Interface contacts:
Residue I236 in chain B interacts with residue T153 in chain A (closest heavy-atom distance 5.0 Å).
Residue I216 in chain B is in contact with residue R210 in chain A (closest heavy-atom distance 3.4 Å).
Residue L243 in chain B contacts residue M196 in chain A (closest heavy-atom distance 3.6 Å).
Residue C239 in chain B contacts residue G184 in chain A (closest heavy-atom distance 4.2 Å).
Residue I240 in chain B is in contact with residue E156 in chain A (closest heavy-atom distance 4.3 Å).
Residue V223 in chain B contacts residue M182 in chain A (closest heavy-atom distance 4.9 Å).
Residue A247 in chain B contacts residue F164 in chain A (closest heavy-atom distance 3.5 Å).
Residue I240 in chain B interacts with residue M185 in chain A (closest heavy-atom distance 4.8 Å).
Residue E220 in chain B is in contact with residue M209 in chain A (closest heavy-atom distance 4.9 Å).
Residue L243 in chain B contacts residue M185 in chain A (closest heavy-atom distance 4.0 Å).
Residue N217 in chain B contacts residue R210 in chain A (closest heavy-atom distance 4.4 Å).
Residue I236 in chain B contacts residue T145 in chain A (closest heavy-atom distance 3.8 Å).
Residue C239 in chain B is in contact with residue M196 in chain A (closest heavy-atom distance 3.6 Å).
Residue T235 in chain B is in contact with residue G183 in chain A (closest heavy-atom distance 4.3 Å).
Residue L246 in chain B interacts with residue F164 in chain A (closest heavy-atom distance 3.4 Å).
Residue I240 in chain B interacts with residue L157 in chain A (closest heavy-atom distance 4.8 Å).
Residue K244 in chain B contacts residue V160 in chain A (closest heavy-atom distance 5.0 Å).
Residue I240 in chain B interacts with residue V160 in chain A (closest heavy-atom distance 5.0 Å).
Residue L243 in chain B contacts residue V187 in chain A (closest heavy-atom distance 4.4 Å).
Residue L243 in chain B contacts residue L157 in chain A (closest heavy-atom distance 4.9 Å).
Residue E220 in chain B is in contact with residue S206 in chain A (closest heavy-atom distance 4.9 Å).
Residue I227 in chain B interacts with residue A198 in chain A (closest heavy-atom distance 4.7 Å).
Residue V224 in chain B contacts residue M182 in chain A (closest heavy-atom distance 4.2 Å).
Residue E213 in chain B is in contact with residue R210 in chain A (closest heavy-atom distance 4.8 Å).
Residue A250 in chain B is in contact with residue F164 in chain A (closest heavy-atom distance 4.1 Å).
Residue A247 in chain B interacts with residue S163 in chain A (closest heavy-atom distance 4.9 Å).
Residue V223 in chain B interacts with residue I202 in chain A (closest heavy-atom distance 3.7 Å).
Residue S228 in chain B is in contact with residue M182 in chain A (closest heavy-atom distance 3.4 Å).
Residue K233 in chain B interacts with residue D150 in chain A (closest heavy-atom distance 3.9 Å).
Residue T235 in chain B contacts residue G184 in chain A (closest heavy-atom distance 4.8 Å).
Residue E220 in chain B is in contact with residue I202 in chain A (closest heavy-atom distance 5.0 Å).
Residue I216 in chain B interacts with residue M209 in chain A (closest heavy-atom distance 3.3 Å).
Residue A247 in chain B is in contact with residue V160 in chain A (closest heavy-atom distance 4.7 Å).
Residue L243 in chain B interacts with residue V160 in chain A (closest heavy-atom distance 4.1 Å).
Residue L243 in chain B interacts with residue L161 in chain A (closest heavy-atom distance 3.8 Å).
Residue L246 in chain B contacts residue V194 in chain A (closest heavy-atom distance 3.9 Å).
Residue I236 in chain B interacts with residue M185 in chain A (closest heavy-atom distance 3.7 Å).
Residue L243 in chain B is in contact with residue V194 in chain A (closest heavy-atom distance 4.4 Å).
Residue I227 in chain B is in contact with residue M182 in chain A (closest heavy-atom distance 3.8 Å).
Residue C239 in chain B interacts with residue M185 in chain A (closest heavy-atom distance 3.7 Å).
Residue L243 in chain B contacts residue F164 in chain A (closest heavy-atom distance 4.0 Å).
Residue I236 in chain B is in contact with residue G183 in chain A (closest heavy-atom distance 4.9 Å).
Residue D242 in chain B interacts with residue M196 in chain A (closest heavy-atom distance 3.7 Å).

Sequence of chain B:
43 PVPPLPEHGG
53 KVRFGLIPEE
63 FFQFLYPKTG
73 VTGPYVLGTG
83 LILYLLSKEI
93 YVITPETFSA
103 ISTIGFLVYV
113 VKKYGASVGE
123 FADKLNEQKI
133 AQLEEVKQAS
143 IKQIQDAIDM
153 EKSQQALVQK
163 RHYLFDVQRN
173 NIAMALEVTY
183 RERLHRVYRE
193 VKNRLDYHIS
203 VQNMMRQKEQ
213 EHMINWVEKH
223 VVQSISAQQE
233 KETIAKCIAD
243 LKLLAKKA

Sequence of chain A:
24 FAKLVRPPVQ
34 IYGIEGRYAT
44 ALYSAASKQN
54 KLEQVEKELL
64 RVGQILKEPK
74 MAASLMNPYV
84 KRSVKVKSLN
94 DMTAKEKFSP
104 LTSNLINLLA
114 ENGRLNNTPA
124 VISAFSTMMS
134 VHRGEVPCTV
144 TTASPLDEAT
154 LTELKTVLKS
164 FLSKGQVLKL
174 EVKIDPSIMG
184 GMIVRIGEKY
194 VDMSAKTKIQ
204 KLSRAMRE

This data describes a binding interaction between two proteins.